Sequence of chain A:
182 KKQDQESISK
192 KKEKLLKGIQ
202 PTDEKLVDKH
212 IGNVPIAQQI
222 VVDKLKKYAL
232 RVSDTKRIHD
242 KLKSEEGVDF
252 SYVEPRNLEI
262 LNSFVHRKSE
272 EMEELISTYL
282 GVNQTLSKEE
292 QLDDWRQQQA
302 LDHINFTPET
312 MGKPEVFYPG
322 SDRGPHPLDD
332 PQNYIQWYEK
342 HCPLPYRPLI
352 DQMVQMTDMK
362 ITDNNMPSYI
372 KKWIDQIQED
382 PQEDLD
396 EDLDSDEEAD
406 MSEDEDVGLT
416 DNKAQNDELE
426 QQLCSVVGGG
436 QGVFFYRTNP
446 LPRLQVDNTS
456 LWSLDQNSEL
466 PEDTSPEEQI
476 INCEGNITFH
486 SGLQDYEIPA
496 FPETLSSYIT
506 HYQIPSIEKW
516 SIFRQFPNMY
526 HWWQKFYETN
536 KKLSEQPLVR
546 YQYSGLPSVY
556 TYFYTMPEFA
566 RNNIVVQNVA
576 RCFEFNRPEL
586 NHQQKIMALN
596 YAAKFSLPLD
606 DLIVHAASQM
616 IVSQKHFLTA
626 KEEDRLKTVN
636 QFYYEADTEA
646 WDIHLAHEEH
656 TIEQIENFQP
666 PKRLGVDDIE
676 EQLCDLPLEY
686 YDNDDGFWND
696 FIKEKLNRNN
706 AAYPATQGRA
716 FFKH

Sequence of chain B:
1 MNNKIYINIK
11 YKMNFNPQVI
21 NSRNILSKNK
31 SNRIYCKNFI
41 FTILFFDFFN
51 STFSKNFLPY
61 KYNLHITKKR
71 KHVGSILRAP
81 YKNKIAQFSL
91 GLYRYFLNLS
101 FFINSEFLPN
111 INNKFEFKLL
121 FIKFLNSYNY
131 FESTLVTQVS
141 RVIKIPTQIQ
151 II

Contacts between the two chains:
Residue W527 in chain A interacts with residue Y128 in chain B (closest heavy-atom distance 3.5 Å).
Residue Q520 in chain A interacts with residue S133 in chain B (closest heavy-atom distance 4.0 Å).
Residue Q547 in chain A contacts residue N112 in chain B (closest heavy-atom distance 3.1 Å).
Residue W527 in chain A is in contact with residue F124 in chain B (closest heavy-atom distance 3.5 Å).
Residue E492 in chain A interacts with residue Y130 in chain B (closest heavy-atom distance 3.7 Å).
Residue S549 in chain A contacts residue K114 in chain B (closest heavy-atom distance 2.9 Å).
Residue W528 in chain A interacts with residue F57 in chain B (closest heavy-atom distance 3.4 Å).
Residue Y546 in chain A interacts with residue I149 in chain B (closest heavy-atom distance 4.0 Å).
Residue Q520 in chain A contacts residue F41 in chain B (closest heavy-atom distance 3.2 Å).
Residue K530 in chain A is in contact with residue F124 in chain B (closest heavy-atom distance 4.0 Å).
Residue F531 in chain A interacts with residue I103 in chain B (closest heavy-atom distance 3.9 Å).
Residue Q520 in chain A interacts with residue Y130 in chain B (closest heavy-atom distance 3.5 Å).
Residue Q520 in chain A contacts residue E132 in chain B (closest heavy-atom distance 2.5 Å).
Residue Y525 in chain A is in contact with residue F49 in chain B (closest heavy-atom distance 4.0 Å).
Residue E513 in chain A interacts with residue L135 in chain B (closest heavy-atom distance 2.9 Å).
Residue Y546 in chain A contacts residue N112 in chain B (closest heavy-atom distance 3.9 Å).
Residue M524 in chain A contacts residue F131 in chain B (closest heavy-atom distance 3.1 Å).
Residue Y532 in chain A contacts residue F57 in chain B (closest heavy-atom distance 3.6 Å).
Residue I512 in chain A contacts residue T134 in chain B (closest heavy-atom distance 3.9 Å).
Residue S539 in chain A interacts with residue L108 in chain B (closest heavy-atom distance 3.2 Å).
Residue V544 in chain A interacts with residue N112 in chain B (closest heavy-atom distance 2.8 Å).
Residue L543 in chain A interacts with residue N110 in chain B (closest heavy-atom distance 3.4 Å).
Residue L538 in chain A is in contact with residue P109 in chain B (closest heavy-atom distance 3.5 Å).
Residue S539 in chain A is in contact with residue P109 in chain B (closest heavy-atom distance 3.8 Å).
Residue L538 in chain A contacts residue N110 in chain B (closest heavy-atom distance 3.1 Å).
Residue Y546 in chain A contacts residue N113 in chain B (closest heavy-atom distance 3.8 Å).
Residue T534 in chain A contacts residue F124 in chain B (closest heavy-atom distance 3.7 Å).
Residue P542 in chain A is in contact with residue N112 in chain B (closest heavy-atom distance 3.0 Å).
Residue M524 in chain A interacts with residue Y130 in chain B (closest heavy-atom distance 3.5 Å).
Residue H506 in chain A interacts with residue I34 in chain B (closest heavy-atom distance 3.8 Å).
Residue W528 in chain A interacts with residue I103 in chain B (closest heavy-atom distance 4.0 Å).
Residue E513 in chain A is in contact with residue T134 in chain B (closest heavy-atom distance 3.4 Å).
Residue Y532 in chain A contacts residue N56 in chain B (closest heavy-atom distance 3.7 Å).
Residue R545 in chain A interacts with residue Q150 in chain B (closest heavy-atom distance 3.4 Å).
Residue F531 in chain A is in contact with residue F57 in chain B (closest heavy-atom distance 3.5 Å).
Residue L543 in chain A interacts with residue Q148 in chain B (closest heavy-atom distance 3.5 Å).
Residue L538 in chain A contacts residue E116 in chain B (closest heavy-atom distance 2.9 Å).
Residue S539 in chain A interacts with residue N110 in chain B (closest heavy-atom distance 4.0 Å).
Residue G550 in chain A contacts residue K114 in chain B (closest heavy-atom distance 3.8 Å).
Residue I517 in chain A contacts residue N38 in chain B (closest heavy-atom distance 3.5 Å).
Residue S516 in chain A contacts residue S133 in chain B (closest heavy-atom distance 3.7 Å).
Residue N523 in chain A contacts residue Y130 in chain B (closest heavy-atom distance 3.2 Å).
Residue W528 in chain A interacts with residue F53 in chain B (closest heavy-atom distance 3.5 Å).
Residue F521 in chain A is in contact with residue F49 in chain B (closest heavy-atom distance 3.7 Å).
Residue Y532 in chain A is in contact with residue S54 in chain B (closest heavy-atom distance 3.7 Å).
Residue N535 in chain A contacts residue L120 in chain B (closest heavy-atom distance 3.4 Å).
Residue L538 in chain A contacts residue L120 in chain B (closest heavy-atom distance 3.3 Å).
Residue N535 in chain A is in contact with residue F107 in chain B (closest heavy-atom distance 3.3 Å).
Residue L543 in chain A contacts residue Q150 in chain B (closest heavy-atom distance 3.8 Å).
Residue Q547 in chain A is in contact with residue N113 in chain B (closest heavy-atom distance 2.7 Å).
Residue W527 in chain A interacts with residue S127 in chain B (closest heavy-atom distance 3.5 Å).
Residue F521 in chain A interacts with residue F48 in chain B (closest heavy-atom distance 3.8 Å).
Residue V544 in chain A interacts with residue Q150 in chain B (closest heavy-atom distance 2.9 Å).
Residue F531 in chain A is in contact with residue F124 in chain B (closest heavy-atom distance 3.7 Å).
Residue S539 in chain A contacts residue F107 in chain B (closest heavy-atom distance 3.4 Å).
Residue L543 in chain A is in contact with residue N112 in chain B (closest heavy-atom distance 4.0 Å).
Residue M524 in chain A interacts with residue F45 in chain B (closest heavy-atom distance 3.5 Å).
Residue Y546 in chain A is in contact with residue K114 in chain B (closest heavy-atom distance 3.8 Å).
Residue Q541 in chain A contacts residue N110 in chain B (closest heavy-atom distance 3.4 Å).
Residue Y546 in chain A is in contact with residue Q150 in chain B (closest heavy-atom distance 3.2 Å).

These two protein chains interact to form a complex.